Sequence of chain B:
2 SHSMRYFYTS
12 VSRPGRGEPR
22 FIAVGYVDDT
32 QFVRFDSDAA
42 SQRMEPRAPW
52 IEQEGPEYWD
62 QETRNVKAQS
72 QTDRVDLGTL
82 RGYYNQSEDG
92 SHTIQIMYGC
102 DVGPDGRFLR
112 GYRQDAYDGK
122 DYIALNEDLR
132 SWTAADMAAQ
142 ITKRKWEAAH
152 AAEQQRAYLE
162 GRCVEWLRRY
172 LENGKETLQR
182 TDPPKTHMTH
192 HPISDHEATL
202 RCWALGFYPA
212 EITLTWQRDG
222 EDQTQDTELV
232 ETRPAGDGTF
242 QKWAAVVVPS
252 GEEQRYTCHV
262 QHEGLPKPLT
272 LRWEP

These two protein chains interact to form a complex.

Interface contacts:
Residue N66 in chain B contacts residue V2 in chain A (closest heavy-atom distance 3.7 Å).
Residue Y99 in chain B contacts residue V3 in chain A (closest heavy-atom distance 3.1 Å).
Residue W147 in chain B interacts with residue G9 in chain A (closest heavy-atom distance 2.9 Å).
Residue W147 in chain B contacts residue V8 in chain A (closest heavy-atom distance 3.7 Å).
Residue Y159 in chain B contacts residue V1 in chain A (closest heavy-atom distance 2.5 Å).
Residue Y99 in chain B is in contact with residue V1 in chain A (closest heavy-atom distance 4.9 Å).
Residue Q156 in chain B interacts with residue V3 in chain A (closest heavy-atom distance 3.7 Å).
Residue K146 in chain B is in contact with residue V8 in chain A (closest heavy-atom distance 4.5 Å).
Residue Q155 in chain B interacts with residue G6 in chain A (closest heavy-atom distance 3.5 Å).
Residue E63 in chain B is in contact with residue V1 in chain A (closest heavy-atom distance 3.1 Å).
Residue Y7 in chain B is in contact with residue V1 in chain A (closest heavy-atom distance 3.1 Å).
Residue D116 in chain B contacts residue K10 in chain A (closest heavy-atom distance 2.9 Å).
Residue T73 in chain B contacts residue G9 in chain A (closest heavy-atom distance 3.9 Å).
Residue Q155 in chain B interacts with residue A5 in chain A (closest heavy-atom distance 3.6 Å).
Residue R114 in chain B interacts with residue V3 in chain A (closest heavy-atom distance 4.7 Å).
Residue Y123 in chain B is in contact with residue K10 in chain A (closest heavy-atom distance 4.2 Å).
Residue D77 in chain B interacts with residue K10 in chain A (closest heavy-atom distance 2.8 Å).
Residue R163 in chain B interacts with residue V1 in chain A (closest heavy-atom distance 3.4 Å).
Residue K146 in chain B is in contact with residue G9 in chain A (closest heavy-atom distance 4.2 Å).
Residue A69 in chain B is in contact with residue A5 in chain A (closest heavy-atom distance 3.7 Å).
Residue N66 in chain B interacts with residue A5 in chain A (closest heavy-atom distance 4.1 Å).
Residue W167 in chain B interacts with residue V1 in chain A (closest heavy-atom distance 3.4 Å).
Residue M5 in chain B contacts residue V1 in chain A (closest heavy-atom distance 4.0 Å).
Residue R163 in chain B is in contact with residue V2 in chain A (closest heavy-atom distance 3.8 Å).
Residue Y59 in chain B is in contact with residue V1 in chain A (closest heavy-atom distance 3.5 Å).
Residue Q70 in chain B is in contact with residue G4 in chain A (closest heavy-atom distance 4.5 Å).
Residue Y84 in chain B interacts with residue K10 in chain A (closest heavy-atom distance 2.6 Å).
Residue I142 in chain B interacts with residue K10 in chain A (closest heavy-atom distance 4.9 Å).
Residue Y7 in chain B is in contact with residue V2 in chain A (closest heavy-atom distance 3.6 Å).
Residue T73 in chain B interacts with residue G6 in chain A (closest heavy-atom distance 4.2 Å).
Residue Y171 in chain B is in contact with residue V1 in chain A (closest heavy-atom distance 2.8 Å).
Residue M45 in chain B interacts with residue V2 in chain A (closest heavy-atom distance 3.9 Å).
Residue A150 in chain B contacts residue V8 in chain A (closest heavy-atom distance 3.5 Å).
Residue Q155 in chain B is in contact with residue V3 in chain A (closest heavy-atom distance 4.5 Å).
Residue D77 in chain B is in contact with residue G9 in chain A (closest heavy-atom distance 3.3 Å).
Residue F33 in chain B contacts residue V1 in chain A (closest heavy-atom distance 4.8 Å).
Residue N66 in chain B contacts residue V3 in chain A (closest heavy-atom distance 4.3 Å).
Residue L81 in chain B contacts residue K10 in chain A (closest heavy-atom distance 3.8 Å).
Residue K146 in chain B interacts with residue K10 in chain A (closest heavy-atom distance 3.0 Å).
Residue Y159 in chain B is in contact with residue V2 in chain A (closest heavy-atom distance 3.8 Å).
Residue Y159 in chain B contacts residue V3 in chain A (closest heavy-atom distance 3.6 Å).
Residue I97 in chain B is in contact with residue K10 in chain A (closest heavy-atom distance 4.2 Å).
Residue T80 in chain B interacts with residue K10 in chain A (closest heavy-atom distance 3.5 Å).
Residue Q70 in chain B is in contact with residue G6 in chain A (closest heavy-atom distance 4.7 Å).
Residue T73 in chain B contacts residue A5 in chain A (closest heavy-atom distance 4.7 Å).
Residue Y9 in chain B is in contact with residue V3 in chain A (closest heavy-atom distance 4.3 Å).
Residue Q70 in chain B contacts residue A5 in chain A (closest heavy-atom distance 3.8 Å).
Residue I95 in chain B interacts with residue K10 in chain A (closest heavy-atom distance 3.9 Å).
Residue N66 in chain B interacts with residue G4 in chain A (closest heavy-atom distance 4.5 Å).
Residue I124 in chain B contacts residue K10 in chain A (closest heavy-atom distance 4.7 Å).
Residue E63 in chain B contacts residue V2 in chain A (closest heavy-atom distance 2.8 Å).
Residue V67 in chain B interacts with residue V2 in chain A (closest heavy-atom distance 4.1 Å).
Residue T73 in chain B is in contact with residue V8 in chain A (closest heavy-atom distance 4.8 Å).
Residue T143 in chain B is in contact with residue K10 in chain A (closest heavy-atom distance 2.6 Å).
Residue Q70 in chain B is in contact with residue V3 in chain A (closest heavy-atom distance 4.2 Å).
Residue Y99 in chain B contacts residue V2 in chain A (closest heavy-atom distance 3.3 Å).
Residue W147 in chain B interacts with residue K10 in chain A (closest heavy-atom distance 3.6 Å).
Residue Y9 in chain B contacts residue V2 in chain A (closest heavy-atom distance 3.3 Å).
Residue Q155 in chain B is in contact with residue G4 in chain A (closest heavy-atom distance 3.2 Å).
Residue Q155 in chain B contacts residue G7 in chain A (closest heavy-atom distance 3.9 Å).

Sequence of chain A:
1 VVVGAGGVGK